Sequence of the second protein:
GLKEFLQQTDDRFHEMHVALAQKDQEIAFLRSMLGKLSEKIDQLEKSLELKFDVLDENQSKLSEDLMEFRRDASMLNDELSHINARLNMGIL

Interface contacts:
Residue L107 in the second protein interacts with residue I110 in the first protein (closest heavy-atom distance 3.4 Å).
Residue Q86 in the second protein is in contact with residue N85 in the first protein (closest heavy-atom distance 3.2 Å).
Residue L47 in the second protein contacts residue M43 in the first protein (closest heavy-atom distance 3.7 Å).
Residue N111 in the second protein contacts residue E106 in the first protein (closest heavy-atom distance 4.2 Å).
Residue S90 in the second protein contacts residue L89 in the first protein (closest heavy-atom distance 3.8 Å).
Residue L47 in the second protein contacts residue L47 in the first protein (closest heavy-atom distance 4.0 Å).
Residue D37 in the second protein is in contact with residue R39 in the first protein (closest heavy-atom distance 3.4 Å).
Residue L107 in the second protein contacts residue E106 in the first protein (closest heavy-atom distance 4.0 Å).
Residue F79 in the second protein contacts residue K78 in the first protein (closest heavy-atom distance 3.4 Å).
Residue L93 in the second protein is in contact with residue F96 in the first protein (closest heavy-atom distance 4.2 Å).
Residue L33 in the second protein interacts with residue F32 in the first protein (closest heavy-atom distance 3.2 Å).
Residue I110 in the second protein is in contact with residue I110 in the first protein (closest heavy-atom distance 3.5 Å).
Residue F79 in the second protein is in contact with residue F79 in the first protein (closest heavy-atom distance 3.8 Å).
Residue I54 in the second protein is in contact with residue K50 in the first protein (closest heavy-atom distance 3.6 Å).
Residue M43 in the second protein is in contact with residue M43 in the first protein (closest heavy-atom distance 3.5 Å).
Residue E72 in the second protein interacts with residue L71 in the first protein (closest heavy-atom distance 3.7 Å).
Residue F79 in the second protein is in contact with residue L82 in the first protein (closest heavy-atom distance 3.6 Å).
Residue N111 in the second protein is in contact with residue I110 in the first protein (closest heavy-atom distance 3.3 Å).
Residue L61 in the second protein interacts with residue L64 in the first protein (closest heavy-atom distance 3.8 Å).
Residue I54 in the second protein contacts residue E53 in the first protein (closest heavy-atom distance 3.3 Å).
Residue F40 in the second protein is in contact with residue F40 in the first protein (closest heavy-atom distance 3.6 Å).
Residue L47 in the second protein interacts with residue K50 in the first protein (closest heavy-atom distance 4.0 Å).
Residue L114 in the second protein interacts with residue L114 in the first protein (closest heavy-atom distance 3.7 Å).
Residue N111 in the second protein is in contact with residue R113 in the first protein (closest heavy-atom distance 2.9 Å).
Residue L47 in the second protein is in contact with residue A46 in the first protein (closest heavy-atom distance 3.7 Å).
Residue I68 in the second protein contacts residue I68 in the first protein (closest heavy-atom distance 3.5 Å).
Residue H44 in the second protein is in contact with residue M43 in the first protein (closest heavy-atom distance 4.1 Å).
Residue I54 in the second protein is in contact with residue L57 in the first protein (closest heavy-atom distance 3.8 Å).
Residue D51 in the second protein contacts residue K50 in the first protein (closest heavy-atom distance 3.5 Å).
Residue L114 in the second protein is in contact with residue R113 in the first protein (closest heavy-atom distance 3.4 Å).
Residue L107 in the second protein interacts with residue L107 in the first protein (closest heavy-atom distance 3.7 Å).
Residue L61 in the second protein interacts with residue M60 in the first protein (closest heavy-atom distance 3.6 Å).
Residue N104 in the second protein interacts with residue L103 in the first protein (closest heavy-atom distance 3.6 Å).
Residue R97 in the second protein contacts residue F96 in the first protein (closest heavy-atom distance 3.3 Å).
Residue R58 in the second protein is in contact with residue L57 in the first protein (closest heavy-atom distance 3.9 Å).
Residue L93 in the second protein is in contact with residue L89 in the first protein (closest heavy-atom distance 4.2 Å).
Residue N115 in the second protein is in contact with residue R113 in the first protein (closest heavy-atom distance 2.7 Å).
Residue F40 in the second protein contacts residue R39 in the first protein (closest heavy-atom distance 3.5 Å).
Residue L61 in the second protein is in contact with residue L57 in the first protein (closest heavy-atom distance 3.6 Å).
Residue L75 in the second protein is in contact with residue L75 in the first protein (closest heavy-atom distance 3.6 Å).
Residue L57 in the second protein is in contact with residue L57 in the first protein (closest heavy-atom distance 3.9 Å).
Residue F40 in the second protein contacts residue M43 in the first protein (closest heavy-atom distance 3.9 Å).
Residue D83 in the second protein contacts residue L82 in the first protein (closest heavy-atom distance 4.1 Å).
Residue L107 in the second protein contacts residue L103 in the first protein (closest heavy-atom distance 3.5 Å).
Residue L61 in the second protein interacts with residue L61 in the first protein (closest heavy-atom distance 3.8 Å).
Residue E72 in the second protein contacts residue K67 in the first protein (closest heavy-atom distance 3.1 Å).
Residue K50 in the second protein interacts with residue K50 in the first protein (closest heavy-atom distance 4.0 Å).
Residue S65 in the second protein is in contact with residue L64 in the first protein (closest heavy-atom distance 3.5 Å).
Residue Q86 in the second protein interacts with residue L82 in the first protein (closest heavy-atom distance 3.1 Å).
Residue F96 in the second protein is in contact with residue F96 in the first protein (closest heavy-atom distance 3.4 Å).
Residue Q86 in the second protein interacts with residue L89 in the first protein (closest heavy-atom distance 3.5 Å).
Residue R58 in the second protein contacts residue M60 in the first protein (closest heavy-atom distance 3.5 Å).
Residue R97 in the second protein contacts residue D92 in the first protein (closest heavy-atom distance 3.6 Å).
Residue T36 in the second protein interacts with residue F32 in the first protein (closest heavy-atom distance 4.2 Å).
Residue L64 in the second protein contacts residue L64 in the first protein (closest heavy-atom distance 4.0 Å).
Residue Q86 in the second protein contacts residue Q86 in the first protein (closest heavy-atom distance 3.2 Å).
Residue I68 in the second protein interacts with residue K67 in the first protein (closest heavy-atom distance 4.0 Å).
Residue D69 in the second protein contacts residue K67 in the first protein (closest heavy-atom distance 3.7 Å).
Residue F40 in the second protein is in contact with residue T36 in the first protein (closest heavy-atom distance 3.9 Å).
Residue L93 in the second protein is in contact with residue D92 in the first protein (closest heavy-atom distance 3.9 Å).

These two protein chains interact to form a complex.

Sequence of the first protein:
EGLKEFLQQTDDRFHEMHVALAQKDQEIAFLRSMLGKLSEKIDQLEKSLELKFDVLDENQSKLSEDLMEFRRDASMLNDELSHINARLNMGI